Sequence of the first protein:
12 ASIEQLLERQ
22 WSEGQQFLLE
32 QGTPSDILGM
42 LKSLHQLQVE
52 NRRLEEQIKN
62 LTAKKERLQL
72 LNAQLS

Contacts between the two chains:
Residue S77 in the first protein contacts residue A74 in the second protein (closest heavy-atom distance 3.9 Å).
Residue A74 in the first protein interacts with residue S77 in the second protein (closest heavy-atom distance 3.9 Å).
Residue S77 in the first protein is in contact with residue S77 in the second protein (closest heavy-atom distance 4.5 Å).

These two protein chains interact to form a complex.

Sequence of the second protein:
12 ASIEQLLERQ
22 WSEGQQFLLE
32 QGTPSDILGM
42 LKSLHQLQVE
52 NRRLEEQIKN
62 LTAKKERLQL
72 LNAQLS